Sequence of protein 1:
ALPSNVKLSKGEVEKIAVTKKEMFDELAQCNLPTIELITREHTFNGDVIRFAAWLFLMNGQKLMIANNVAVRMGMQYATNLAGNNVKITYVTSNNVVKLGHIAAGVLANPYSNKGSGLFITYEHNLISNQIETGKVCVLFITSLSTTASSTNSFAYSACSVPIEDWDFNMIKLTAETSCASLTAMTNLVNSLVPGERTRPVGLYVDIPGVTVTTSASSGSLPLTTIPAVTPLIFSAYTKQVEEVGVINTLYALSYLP

This data describes a binding interaction between two proteins.

Contacts between the two chains:
Residue L81 in protein 2 is in contact with residue L83 in protein 1 (closest heavy-atom distance 3.5 Å).
Residue N85 in protein 2 is in contact with residue K88 in protein 1 (closest heavy-atom distance 3.1 Å).
Residue P29 in protein 2 is in contact with residue K36 in protein 1 (closest heavy-atom distance 3.4 Å).
Residue H68 in protein 2 contacts residue V272 in protein 1 (closest heavy-atom distance 3.5 Å).
Residue E62 in protein 2 contacts residue E202 in protein 1 (closest heavy-atom distance 3.6 Å).
Residue I64 in protein 2 is in contact with residue L199 in protein 1 (closest heavy-atom distance 3.6 Å).
Residue N31 in protein 2 contacts residue K36 in protein 1 (closest heavy-atom distance 3.6 Å).
Residue N85 in protein 2 contacts residue F82 in protein 1 (closest heavy-atom distance 3.2 Å).
Residue N111 in protein 2 contacts residue E269 in protein 1 (closest heavy-atom distance 3.1 Å).
Residue R66 in protein 2 interacts with residue E202 in protein 1 (closest heavy-atom distance 3.4 Å).
Residue T65 in protein 2 contacts residue T275 in protein 1 (closest heavy-atom distance 3.1 Å).
Residue C56 in protein 2 contacts residue M196 in protein 1 (closest heavy-atom distance 3.5 Å).
Residue A27 in protein 2 interacts with residue K36 in protein 1 (closest heavy-atom distance 3.5 Å).
Residue E62 in protein 2 contacts residue L199 in protein 1 (closest heavy-atom distance 3.3 Å).
Residue E62 in protein 2 interacts with residue T200 in protein 1 (closest heavy-atom distance 2.6 Å).
Residue E67 in protein 2 interacts with residue R225 in protein 1 (closest heavy-atom distance 2.8 Å).
Residue E62 in protein 2 contacts residue K198 in protein 1 (closest heavy-atom distance 2.9 Å).
Residue L34 in protein 2 contacts residue L34 in protein 1 (closest heavy-atom distance 3.7 Å).
Residue A43 in protein 2 is in contact with residue K46 in protein 1 (closest heavy-atom distance 3.2 Å).
Residue N93 in protein 2 interacts with residue K88 in protein 1 (closest heavy-atom distance 2.9 Å).
Residue L34 in protein 2 interacts with residue K36 in protein 1 (closest heavy-atom distance 3.6 Å).
Residue Q55 in protein 2 contacts residue I197 in protein 1 (closest heavy-atom distance 3.6 Å).
Residue C56 in protein 2 is in contact with residue Y230 in protein 1 (closest heavy-atom distance 3.7 Å).
Residue N57 in protein 2 interacts with residue M196 in protein 1 (closest heavy-atom distance 3.4 Å).
Residue L63 in protein 2 is in contact with residue E202 in protein 1 (closest heavy-atom distance 2.9 Å).
Residue E52 in protein 2 interacts with residue R76 in protein 1 (closest heavy-atom distance 3.1 Å).
Residue I42 in protein 2 interacts with residue T45 in protein 1 (closest heavy-atom distance 3.5 Å).
Residue E62 in protein 2 contacts residue N274 in protein 1 (closest heavy-atom distance 3.6 Å).
Residue A78 in protein 2 interacts with residue A79 in protein 1 (closest heavy-atom distance 3.6 Å).
Residue A54 in protein 2 contacts residue N195 in protein 1 (closest heavy-atom distance 3.5 Å).
Residue H68 in protein 2 interacts with residue G271 in protein 1 (closest heavy-atom distance 3.6 Å).
Residue K41 in protein 2 contacts residue K46 in protein 1 (closest heavy-atom distance 3.2 Å).
Residue T65 in protein 2 interacts with residue N274 in protein 1 (closest heavy-atom distance 3.0 Å).
Residue E48 in protein 2 contacts residue K46 in protein 1 (closest heavy-atom distance 2.7 Å).
Residue D51 in protein 2 contacts residue P283 in protein 1 (closest heavy-atom distance 3.6 Å).
Residue E62 in protein 2 interacts with residue A201 in protein 1 (closest heavy-atom distance 3.3 Å).
Residue K33 in protein 2 contacts residue L34 in protein 1 (closest heavy-atom distance 3.4 Å).
Residue V32 in protein 2 is in contact with residue K36 in protein 1 (closest heavy-atom distance 3.5 Å).
Residue F82 in protein 2 is in contact with residue F82 in protein 1 (closest heavy-atom distance 3.3 Å).
Residue V74 in protein 2 is in contact with residue A79 in protein 1 (closest heavy-atom distance 3.6 Å).
Residue L53 in protein 2 contacts residue L279 in protein 1 (closest heavy-atom distance 3.3 Å).
Residue E52 in protein 2 interacts with residue L279 in protein 1 (closest heavy-atom distance 3.5 Å).
Residue N110 in protein 2 is in contact with residue Q266 in protein 1 (closest heavy-atom distance 2.9 Å).
Residue C56 in protein 2 is in contact with residue N195 in protein 1 (closest heavy-atom distance 2.9 Å).
Residue Q55 in protein 2 interacts with residue A278 in protein 1 (closest heavy-atom distance 3.7 Å).
Residue G109 in protein 2 contacts residue L89 in protein 1 (closest heavy-atom distance 3.6 Å).
Residue L58 in protein 2 contacts residue K198 in protein 1 (closest heavy-atom distance 3.5 Å).
Residue Q55 in protein 2 interacts with residue N274 in protein 1 (closest heavy-atom distance 2.9 Å).
Residue I64 in protein 2 interacts with residue G271 in protein 1 (closest heavy-atom distance 3.6 Å).
Residue E52 in protein 2 interacts with residue D73 in protein 1 (closest heavy-atom distance 3.1 Å).
Residue Q55 in protein 2 contacts residue K198 in protein 1 (closest heavy-atom distance 3.1 Å).
Residue L81 in protein 2 is in contact with residue F82 in protein 1 (closest heavy-atom distance 3.3 Å).
Residue H68 in protein 2 is in contact with residue T275 in protein 1 (closest heavy-atom distance 2.5 Å).
Residue N111 in protein 2 interacts with residue Q266 in protein 1 (closest heavy-atom distance 2.8 Å).
Residue V44 in protein 2 contacts residue M49 in protein 1 (closest heavy-atom distance 3.7 Å).
Residue I42 in protein 2 interacts with residue K46 in protein 1 (closest heavy-atom distance 3.2 Å).
Residue V44 in protein 2 interacts with residue V44 in protein 1 (closest heavy-atom distance 2.9 Å).
Residue L63 in protein 2 is in contact with residue R225 in protein 1 (closest heavy-atom distance 3.5 Å).
Residue N31 in protein 2 interacts with residue G37 in protein 1 (closest heavy-atom distance 3.2 Å).
Residue K33 in protein 2 interacts with residue K33 in protein 1 (closest heavy-atom distance 3.4 Å).

Sequence of protein 2:
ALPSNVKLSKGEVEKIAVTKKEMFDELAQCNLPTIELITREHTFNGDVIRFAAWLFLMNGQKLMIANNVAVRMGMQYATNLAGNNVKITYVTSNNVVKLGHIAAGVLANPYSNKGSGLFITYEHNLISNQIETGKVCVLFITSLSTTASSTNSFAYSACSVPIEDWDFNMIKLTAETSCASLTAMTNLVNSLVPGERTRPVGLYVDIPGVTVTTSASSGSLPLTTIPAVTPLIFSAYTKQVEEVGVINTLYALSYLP